Sequence of chain A:
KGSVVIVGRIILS

Residue-level contacts at the interface:
Residue K63 in chain B is in contact with residue G3 in chain A (closest heavy-atom distance 3.2 Å).
Residue S38 in chain B contacts residue V6 in chain A (closest heavy-atom distance 2.6 Å).
Residue V36 in chain B is in contact with residue I7 in chain A (closest heavy-atom distance 3.4 Å).
Residue G32 in chain B interacts with residue I11 in chain A (closest heavy-atom distance 3.8 Å).
Residue M95 in chain B is in contact with residue L13 in chain A (closest heavy-atom distance 3.3 Å).
Residue T20 in chain B is in contact with residue V6 in chain A (closest heavy-atom distance 3.9 Å).
Residue G32 in chain B is in contact with residue I12 in chain A (closest heavy-atom distance 3.5 Å).
Residue S38 in chain B is in contact with residue V8 in chain A (closest heavy-atom distance 3.6 Å).
Residue K63 in chain B contacts residue K2 in chain A (closest heavy-atom distance 3.7 Å).
Residue R12 in chain B is in contact with residue V8 in chain A (closest heavy-atom distance 3.1 Å).
Residue D31 in chain B contacts residue I12 in chain A (closest heavy-atom distance 3.9 Å).
Residue Y7 in chain B is in contact with residue I12 in chain A (closest heavy-atom distance 2.9 Å).
Residue V36 in chain B contacts residue V8 in chain A (closest heavy-atom distance 2.9 Å).
Residue T11 in chain B is in contact with residue G9 in chain A (closest heavy-atom distance 3.1 Å).
Residue S38 in chain B interacts with residue V5 in chain A (closest heavy-atom distance 3.7 Å).
Residue C17 in chain B is in contact with residue V8 in chain A (closest heavy-atom distance 3.9 Å).
Residue Q9 in chain B interacts with residue G9 in chain A (closest heavy-atom distance 3.2 Å).
Residue T5 in chain B is in contact with residue S14 in chain A (closest heavy-atom distance 2.8 Å).
Residue K63 in chain B is in contact with residue V5 in chain A (closest heavy-atom distance 3.8 Å).
Residue Y7 in chain B is in contact with residue I11 in chain A (closest heavy-atom distance 3.4 Å).
Residue A66 in chain B is in contact with residue S4 in chain A (closest heavy-atom distance 3.8 Å).
Residue S8 in chain B interacts with residue I11 in chain A (closest heavy-atom distance 3.8 Å).
Residue T64 in chain B interacts with residue S4 in chain A (closest heavy-atom distance 2.8 Å).
Residue Q35 in chain B contacts residue G9 in chain A (closest heavy-atom distance 3.7 Å).
Residue R12 in chain B interacts with residue I7 in chain A (closest heavy-atom distance 3.8 Å).
Residue D31 in chain B contacts residue R10 in chain A (closest heavy-atom distance 3.1 Å).
Residue S21 in chain B contacts residue V6 in chain A (closest heavy-atom distance 3.4 Å).
Residue Q35 in chain B contacts residue I7 in chain A (closest heavy-atom distance 3.5 Å).
Residue C17 in chain B is in contact with residue V6 in chain A (closest heavy-atom distance 3.5 Å).
Residue T11 in chain B interacts with residue R10 in chain A (closest heavy-atom distance 3.8 Å).
Residue T11 in chain B interacts with residue I7 in chain A (closest heavy-atom distance 3.7 Å).
Residue Q10 in chain B interacts with residue V8 in chain A (closest heavy-atom distance 3.7 Å).
Residue V34 in chain B interacts with residue I11 in chain A (closest heavy-atom distance 2.9 Å).
Residue R110 in chain B contacts residue I11 in chain A (closest heavy-atom distance 3.8 Å).
Residue Q29 in chain B interacts with residue R10 in chain A (closest heavy-atom distance 3.5 Å).
Residue S8 in chain B is in contact with residue R10 in chain A (closest heavy-atom distance 3.4 Å).
Residue R93 in chain B interacts with residue I12 in chain A (closest heavy-atom distance 3.6 Å).
Residue L37 in chain B contacts residue I7 in chain A (closest heavy-atom distance 3.5 Å).
Residue E33 in chain B interacts with residue I11 in chain A (closest heavy-atom distance 3.3 Å).
Residue E33 in chain B contacts residue L13 in chain A (closest heavy-atom distance 2.9 Å).
Residue G24 in chain B contacts residue S4 in chain A (closest heavy-atom distance 3.6 Å).
Residue S21 in chain B is in contact with residue S4 in chain A (closest heavy-atom distance 3.0 Å).
Residue L65 in chain B is in contact with residue V5 in chain A (closest heavy-atom distance 3.5 Å).
Residue E33 in chain B contacts residue I12 in chain A (closest heavy-atom distance 3.8 Å).
Residue Q9 in chain B is in contact with residue R10 in chain A (closest heavy-atom distance 3.0 Å).
Residue Q35 in chain B interacts with residue R10 in chain A (closest heavy-atom distance 3.5 Å).
Residue T109 in chain B contacts residue I11 in chain A (closest heavy-atom distance 3.6 Å).
Residue A66 in chain B interacts with residue V5 in chain A (closest heavy-atom distance 3.0 Å).
Residue A6 in chain B is in contact with residue L13 in chain A (closest heavy-atom distance 3.7 Å).
Residue V34 in chain B interacts with residue R10 in chain A (closest heavy-atom distance 3.4 Å).
Residue V36 in chain B interacts with residue G9 in chain A (closest heavy-atom distance 2.9 Å).
Residue L37 in chain B interacts with residue V6 in chain A (closest heavy-atom distance 3.3 Å).
Residue A6 in chain B contacts residue I12 in chain A (closest heavy-atom distance 3.3 Å).
Residue R12 in chain B interacts with residue V6 in chain A (closest heavy-atom distance 3.8 Å).
Residue T64 in chain B is in contact with residue V5 in chain A (closest heavy-atom distance 2.9 Å).
Residue S21 in chain B interacts with residue G3 in chain A (closest heavy-atom distance 3.8 Å).
Residue V36 in chain B interacts with residue V6 in chain A (closest heavy-atom distance 3.9 Å).
Residue T5 in chain B contacts residue L13 in chain A (closest heavy-atom distance 3.5 Å).
Residue T11 in chain B contacts residue V8 in chain A (closest heavy-atom distance 2.8 Å).
Residue L37 in chain B contacts residue V5 in chain A (closest heavy-atom distance 3.6 Å).

This data describes a binding interaction between two proteins.

Sequence of chain B:
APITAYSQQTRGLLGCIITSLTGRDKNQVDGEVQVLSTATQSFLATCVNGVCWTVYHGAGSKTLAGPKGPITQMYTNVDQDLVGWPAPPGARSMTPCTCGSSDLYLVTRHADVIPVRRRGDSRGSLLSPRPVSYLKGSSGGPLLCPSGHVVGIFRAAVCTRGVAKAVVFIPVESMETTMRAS